Contacts between the two chains:
Residue D90 in protein 1 is in contact with residue G633 in protein 2 (closest heavy-atom distance 3.6 Å).
Residue E89 in protein 1 interacts with residue Q632 in protein 2 (closest heavy-atom distance 4.0 Å).
Residue L91 in protein 1 interacts with residue I638 in protein 2 (closest heavy-atom distance 3.8 Å).
Residue G144 in protein 1 contacts residue K644 in protein 2 (closest heavy-atom distance 3.5 Å).
Residue V83 in protein 1 interacts with residue T640 in protein 2 (closest heavy-atom distance 4.1 Å).
Residue V276 in protein 1 interacts with residue L648 in protein 2 (closest heavy-atom distance 3.7 Å).
Residue Q289 in protein 1 is in contact with residue S645 in protein 2 (closest heavy-atom distance 4.0 Å).
Residue L142 in protein 1 interacts with residue I638 in protein 2 (closest heavy-atom distance 3.7 Å).
Residue N131 in protein 1 interacts with residue Y631 in protein 2 (closest heavy-atom distance 3.1 Å).
Residue L91 in protein 1 is in contact with residue G633 in protein 2 (closest heavy-atom distance 4.0 Å).
Residue L92 in protein 1 interacts with residue Y631 in protein 2 (closest heavy-atom distance 4.2 Å).
Residue D90 in protein 1 is in contact with residue G637 in protein 2 (closest heavy-atom distance 4.3 Å).
Residue E293 in protein 1 contacts residue Y622 in protein 2 (closest heavy-atom distance 3.8 Å).
Residue G144 in protein 1 interacts with residue L642 in protein 2 (closest heavy-atom distance 4.1 Å).
Residue G143 in protein 1 interacts with residue K644 in protein 2 (closest heavy-atom distance 3.6 Å).
Residue P294 in protein 1 contacts residue Y622 in protein 2 (closest heavy-atom distance 3.4 Å).
Residue P294 in protein 1 is in contact with residue V621 in protein 2 (closest heavy-atom distance 3.5 Å).
Residue P132 in protein 1 interacts with residue Y631 in protein 2 (closest heavy-atom distance 3.6 Å).
Residue E146 in protein 1 interacts with residue V643 in protein 2 (closest heavy-atom distance 4.0 Å).
Residue Q289 in protein 1 contacts residue L648 in protein 2 (closest heavy-atom distance 3.7 Å).
Residue D90 in protein 1 interacts with residue E634 in protein 2 (closest heavy-atom distance 2.7 Å).
Residue E288 in protein 1 contacts residue S645 in protein 2 (closest heavy-atom distance 4.0 Å).
Residue H76 in protein 1 is in contact with residue T640 in protein 2 (closest heavy-atom distance 3.6 Å).
Residue K287 in protein 1 contacts residue V646 in protein 2 (closest heavy-atom distance 4.4 Å).
Residue F133 in protein 1 is in contact with residue E626 in protein 2 (closest heavy-atom distance 3.5 Å).
Residue G144 in protein 1 interacts with residue S645 in protein 2 (closest heavy-atom distance 3.6 Å).
Residue G144 in protein 1 interacts with residue V643 in protein 2 (closest heavy-atom distance 3.5 Å).
Residue Q289 in protein 1 interacts with residue V646 in protein 2 (closest heavy-atom distance 2.9 Å).
Residue E288 in protein 1 contacts residue L648 in protein 2 (closest heavy-atom distance 3.9 Å).
Residue F133 in protein 1 contacts residue G625 in protein 2 (closest heavy-atom distance 3.9 Å).
Residue K287 in protein 1 interacts with residue K647 in protein 2 (closest heavy-atom distance 3.4 Å).
Residue A65 in protein 1 is in contact with residue Q632 in protein 2 (closest heavy-atom distance 3.3 Å).
Residue E288 in protein 1 interacts with residue K647 in protein 2 (closest heavy-atom distance 4.1 Å).
Residue R85 in protein 1 contacts residue T640 in protein 2 (closest heavy-atom distance 4.0 Å).
Residue W130 in protein 1 interacts with residue Y631 in protein 2 (closest heavy-atom distance 3.4 Å).
Residue E288 in protein 1 interacts with residue V646 in protein 2 (closest heavy-atom distance 3.3 Å).
Residue R77 in protein 1 is in contact with residue N641 in protein 2 (closest heavy-atom distance 4.2 Å).
Residue P286 in protein 1 contacts residue L648 in protein 2 (closest heavy-atom distance 3.0 Å).
Residue R77 in protein 1 interacts with residue T640 in protein 2 (closest heavy-atom distance 3.1 Å).
Residue L92 in protein 1 is in contact with residue I638 in protein 2 (closest heavy-atom distance 3.7 Å).
Residue Y295 in protein 1 is in contact with residue E634 in protein 2 (closest heavy-atom distance 4.3 Å).
Residue E296 in protein 1 is in contact with residue Y622 in protein 2 (closest heavy-atom distance 3.2 Å).
Residue V83 in protein 1 contacts residue I638 in protein 2 (closest heavy-atom distance 3.9 Å).
Residue R85 in protein 1 interacts with residue I638 in protein 2 (closest heavy-atom distance 2.7 Å).
Residue I129 in protein 1 contacts residue Y631 in protein 2 (closest heavy-atom distance 4.0 Å).
Residue L145 in protein 1 interacts with residue V643 in protein 2 (closest heavy-atom distance 4.2 Å).
Residue G64 in protein 1 contacts residue Q632 in protein 2 (closest heavy-atom distance 3.5 Å).
Residue E293 in protein 1 contacts residue A620 in protein 2 (closest heavy-atom distance 3.0 Å).
Residue L142 in protein 1 interacts with residue E634 in protein 2 (closest heavy-atom distance 4.3 Å).
Residue L290 in protein 1 is in contact with residue S645 in protein 2 (closest heavy-atom distance 3.8 Å).
Residue R77 in protein 1 contacts residue V643 in protein 2 (closest heavy-atom distance 3.6 Å).
Residue Y295 in protein 1 contacts residue Y622 in protein 2 (closest heavy-atom distance 3.6 Å).
Residue D90 in protein 1 contacts residue I638 in protein 2 (closest heavy-atom distance 3.7 Å).
Residue R297 in protein 1 contacts residue Y622 in protein 2 (closest heavy-atom distance 3.2 Å).
Residue P294 in protein 1 interacts with residue A620 in protein 2 (closest heavy-atom distance 4.0 Å).
Residue K287 in protein 1 contacts residue L648 in protein 2 (closest heavy-atom distance 2.6 Å).
Residue R85 in protein 1 interacts with residue K639 in protein 2 (closest heavy-atom distance 4.4 Å).
Residue E293 in protein 1 is in contact with residue V621 in protein 2 (closest heavy-atom distance 3.3 Å).
Residue E89 in protein 1 interacts with residue E634 in protein 2 (closest heavy-atom distance 4.3 Å).
Residue L290 in protein 1 contacts residue K644 in protein 2 (closest heavy-atom distance 4.2 Å).

Sequence of protein 2:
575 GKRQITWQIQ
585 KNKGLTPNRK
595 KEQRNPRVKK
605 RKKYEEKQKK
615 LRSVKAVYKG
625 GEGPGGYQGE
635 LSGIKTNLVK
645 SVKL

These two protein chains interact to form a complex.

Sequence of protein 1:
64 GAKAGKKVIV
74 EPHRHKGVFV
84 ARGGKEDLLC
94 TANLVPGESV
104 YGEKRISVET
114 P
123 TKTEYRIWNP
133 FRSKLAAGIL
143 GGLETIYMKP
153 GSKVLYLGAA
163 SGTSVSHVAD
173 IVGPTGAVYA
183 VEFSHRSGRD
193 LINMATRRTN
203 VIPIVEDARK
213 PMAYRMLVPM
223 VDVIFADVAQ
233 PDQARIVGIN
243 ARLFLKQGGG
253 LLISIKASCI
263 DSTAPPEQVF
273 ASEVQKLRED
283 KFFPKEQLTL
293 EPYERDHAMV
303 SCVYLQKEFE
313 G